Interface contacts:
Residue V98 in protein 2 interacts with residue T162 in protein 1 (closest heavy-atom distance 4.0 Å).
Residue S64 in protein 2 is in contact with residue G159 in protein 1 (closest heavy-atom distance 4.7 Å).
Residue A63 in protein 2 contacts residue L164 in protein 1 (closest heavy-atom distance 4.1 Å).
Residue Y62 in protein 2 is in contact with residue S163 in protein 1 (closest heavy-atom distance 4.8 Å).
Residue C99 in protein 2 contacts residue E160 in protein 1 (closest heavy-atom distance 3.6 Å).
Residue C99 in protein 2 interacts with residue T162 in protein 1 (closest heavy-atom distance 3.6 Å).
Residue E100 in protein 2 interacts with residue N161 in protein 1 (closest heavy-atom distance 4.6 Å).
Residue C99 in protein 2 interacts with residue N161 in protein 1 (closest heavy-atom distance 4.2 Å).
Residue E100 in protein 2 interacts with residue T162 in protein 1 (closest heavy-atom distance 4.2 Å).
Residue L101 in protein 2 is in contact with residue E160 in protein 1 (closest heavy-atom distance 4.0 Å).
Residue C99 in protein 2 contacts residue S163 in protein 1 (closest heavy-atom distance 4.7 Å).
Residue E100 in protein 2 interacts with residue E160 in protein 1 (closest heavy-atom distance 2.6 Å).
Residue Y62 in protein 2 contacts residue L164 in protein 1 (closest heavy-atom distance 2.9 Å).
Residue V98 in protein 2 interacts with residue S163 in protein 1 (closest heavy-atom distance 3.2 Å).
Residue V98 in protein 2 interacts with residue L164 in protein 1 (closest heavy-atom distance 3.1 Å).

Sequence of protein 1:
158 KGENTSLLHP

Sequence of protein 2:
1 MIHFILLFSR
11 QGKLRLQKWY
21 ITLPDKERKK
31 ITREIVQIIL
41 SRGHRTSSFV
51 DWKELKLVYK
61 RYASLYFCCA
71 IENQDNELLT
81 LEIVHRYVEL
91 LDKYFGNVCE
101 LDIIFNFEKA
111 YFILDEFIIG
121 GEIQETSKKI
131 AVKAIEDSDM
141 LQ

These two protein chains interact to form a complex.